Residue-level contacts at the interface:
Residue K440 in chain B interacts with residue P55 in chain A (closest heavy-atom distance 3.9 Å).
Residue K476 in chain B interacts with residue H51 in chain A (closest heavy-atom distance 4.1 Å).
Residue V70 in chain B interacts with residue E158 in chain A (closest heavy-atom distance 3.5 Å).
Residue D66 in chain B interacts with residue V62 in chain A (closest heavy-atom distance 4.2 Å).
Residue R404 in chain B interacts with residue D57 in chain A (closest heavy-atom distance 3.3 Å).
Residue R80 in chain B interacts with residue L50 in chain A (closest heavy-atom distance 3.8 Å).
Residue D480 in chain B is in contact with residue H51 in chain A (closest heavy-atom distance 3.5 Å).
Residue D480 in chain B interacts with residue V52 in chain A (closest heavy-atom distance 3.1 Å).
Residue V473 in chain B is in contact with residue V52 in chain A (closest heavy-atom distance 4.1 Å).
Residue K440 in chain B is in contact with residue V54 in chain A (closest heavy-atom distance 4.0 Å).
Residue L481 in chain B interacts with residue D53 in chain A (closest heavy-atom distance 4.1 Å).
Residue T64 in chain B interacts with residue T64 in chain A (closest heavy-atom distance 2.7 Å).
Residue K62 in chain B is in contact with residue S66 in chain A (closest heavy-atom distance 2.6 Å).
Residue K61 in chain B interacts with residue E68 in chain A (closest heavy-atom distance 3.4 Å).
Residue T64 in chain B interacts with residue V63 in chain A (closest heavy-atom distance 3.6 Å).
Residue V70 in chain B contacts residue V155 in chain A (closest heavy-atom distance 4.2 Å).
Residue W477 in chain B is in contact with residue V52 in chain A (closest heavy-atom distance 3.4 Å).
Residue K62 in chain B contacts residue E68 in chain A (closest heavy-atom distance 3.2 Å).
Residue K476 in chain B contacts residue V52 in chain A (closest heavy-atom distance 3.6 Å).
Residue K440 in chain B contacts residue D53 in chain A (closest heavy-atom distance 3.6 Å).
Residue N79 in chain B is in contact with residue L50 in chain A (closest heavy-atom distance 3.6 Å).
Residue K62 in chain B contacts residue D70 in chain A (closest heavy-atom distance 4.1 Å).
Residue W65 in chain B contacts residue V63 in chain A (closest heavy-atom distance 4.0 Å).
Residue K62 in chain B is in contact with residue P69 in chain A (closest heavy-atom distance 3.7 Å).
Residue W65 in chain B interacts with residue D154 in chain A (closest heavy-atom distance 3.7 Å).
Residue W65 in chain B is in contact with residue S151 in chain A (closest heavy-atom distance 3.6 Å).
Residue T82 in chain B is in contact with residue L50 in chain A (closest heavy-atom distance 3.4 Å).
Residue R404 in chain B is in contact with residue T59 in chain A (closest heavy-atom distance 3.7 Å).
Residue K63 in chain B is in contact with residue V63 in chain A (closest heavy-atom distance 3.7 Å).
Residue D480 in chain B interacts with residue D53 in chain A (closest heavy-atom distance 3.5 Å).
Residue G442 in chain B interacts with residue D57 in chain A (closest heavy-atom distance 3.3 Å).
Residue P60 in chain B contacts residue P69 in chain A (closest heavy-atom distance 3.8 Å).
Residue K63 in chain B interacts with residue T64 in chain A (closest heavy-atom distance 3.4 Å).
Residue H436 in chain B interacts with residue D53 in chain A (closest heavy-atom distance 2.9 Å).
Residue E479 in chain B interacts with residue H51 in chain A (closest heavy-atom distance 3.0 Å).
Residue K61 in chain B interacts with residue S66 in chain A (closest heavy-atom distance 3.4 Å).
Residue K63 in chain B contacts residue I65 in chain A (closest heavy-atom distance 4.1 Å).
Residue K63 in chain B contacts residue S151 in chain A (closest heavy-atom distance 3.5 Å).
Residue W477 in chain B is in contact with residue D53 in chain A (closest heavy-atom distance 3.5 Å).
Residue K61 in chain B contacts residue D67 in chain A (closest heavy-atom distance 2.9 Å).
Residue Q72 in chain B is in contact with residue P61 in chain A (closest heavy-atom distance 3.6 Å).
Residue G437 in chain B contacts residue K56 in chain A (closest heavy-atom distance 3.2 Å).
Residue D480 in chain B interacts with residue L50 in chain A (closest heavy-atom distance 3.9 Å).
Residue K440 in chain B interacts with residue K56 in chain A (closest heavy-atom distance 3.9 Å).
Residue R80 in chain B interacts with residue D53 in chain A (closest heavy-atom distance 3.1 Å).
Residue T441 in chain B is in contact with residue D57 in chain A (closest heavy-atom distance 3.7 Å).
Residue W65 in chain B is in contact with residue V62 in chain A (closest heavy-atom distance 3.9 Å).
Residue A69 in chain B contacts residue P61 in chain A (closest heavy-atom distance 3.2 Å).
Residue L74 in chain B contacts residue Y159 in chain A (closest heavy-atom distance 4.0 Å).
Residue G442 in chain B is in contact with residue T59 in chain A (closest heavy-atom distance 3.2 Å).
Residue K62 in chain B contacts residue I65 in chain A (closest heavy-atom distance 3.7 Å).
Residue K440 in chain B contacts residue D57 in chain A (closest heavy-atom distance 3.5 Å).
Residue A73 in chain B contacts residue P61 in chain A (closest heavy-atom distance 4.0 Å).
Residue P60 in chain B interacts with residue D70 in chain A (closest heavy-atom distance 3.0 Å).
Residue N79 in chain B is in contact with residue P55 in chain A (closest heavy-atom distance 4.1 Å).
Residue K61 in chain B is in contact with residue I65 in chain A (closest heavy-atom distance 3.9 Å).
Residue W65 in chain B is in contact with residue V155 in chain A (closest heavy-atom distance 4.2 Å).
Residue L71 in chain B is in contact with residue R162 in chain A (closest heavy-atom distance 3.9 Å).
Residue R404 in chain B contacts residue L58 in chain A (closest heavy-atom distance 3.5 Å).
Residue I59 in chain B interacts with residue D70 in chain A (closest heavy-atom distance 3.3 Å).

Sequence of chain A:
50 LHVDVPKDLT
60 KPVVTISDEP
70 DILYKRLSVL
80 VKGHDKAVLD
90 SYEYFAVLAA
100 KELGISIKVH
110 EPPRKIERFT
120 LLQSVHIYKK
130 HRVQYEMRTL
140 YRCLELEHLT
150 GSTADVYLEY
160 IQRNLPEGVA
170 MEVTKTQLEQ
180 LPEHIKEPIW

Sequence of chain B:
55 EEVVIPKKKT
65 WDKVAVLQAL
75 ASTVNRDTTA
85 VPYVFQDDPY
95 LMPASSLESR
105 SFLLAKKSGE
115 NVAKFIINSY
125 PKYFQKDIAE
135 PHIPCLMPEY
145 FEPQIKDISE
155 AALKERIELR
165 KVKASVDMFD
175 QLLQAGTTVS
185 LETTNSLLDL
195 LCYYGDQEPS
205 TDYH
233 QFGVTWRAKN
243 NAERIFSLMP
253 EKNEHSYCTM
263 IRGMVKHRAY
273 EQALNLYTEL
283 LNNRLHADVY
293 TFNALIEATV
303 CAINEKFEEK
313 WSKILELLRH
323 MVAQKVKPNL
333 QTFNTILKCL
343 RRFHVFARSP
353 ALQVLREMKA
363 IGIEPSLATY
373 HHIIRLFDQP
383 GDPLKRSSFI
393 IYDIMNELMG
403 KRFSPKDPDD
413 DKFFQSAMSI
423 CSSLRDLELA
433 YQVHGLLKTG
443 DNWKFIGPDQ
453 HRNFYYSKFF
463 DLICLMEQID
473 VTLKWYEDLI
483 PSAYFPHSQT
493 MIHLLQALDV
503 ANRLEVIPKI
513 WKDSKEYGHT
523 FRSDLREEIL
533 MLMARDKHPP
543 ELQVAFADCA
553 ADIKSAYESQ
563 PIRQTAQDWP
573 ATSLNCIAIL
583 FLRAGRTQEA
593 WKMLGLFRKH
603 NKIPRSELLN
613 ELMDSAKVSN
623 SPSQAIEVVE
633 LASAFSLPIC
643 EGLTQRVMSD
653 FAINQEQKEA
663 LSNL

These two protein chains interact to form a complex.